Sequence of chain B:
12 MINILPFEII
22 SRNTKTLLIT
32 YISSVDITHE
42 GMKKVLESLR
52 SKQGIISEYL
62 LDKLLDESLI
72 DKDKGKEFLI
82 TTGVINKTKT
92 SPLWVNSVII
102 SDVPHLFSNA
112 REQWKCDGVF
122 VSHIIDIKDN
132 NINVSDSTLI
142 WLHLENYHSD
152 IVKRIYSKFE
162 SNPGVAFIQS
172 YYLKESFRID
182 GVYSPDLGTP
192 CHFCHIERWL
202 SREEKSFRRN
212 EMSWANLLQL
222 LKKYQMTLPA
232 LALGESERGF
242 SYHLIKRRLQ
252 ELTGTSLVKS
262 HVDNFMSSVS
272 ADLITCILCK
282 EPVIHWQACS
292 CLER

Interface contacts:
Residue I278 in chain B contacts residue F208 in chain A (closest heavy-atom distance 3.7 Å).
Residue T276 in chain B is in contact with residue K206 in chain A (closest heavy-atom distance 4.3 Å).
Residue T276 in chain B is in contact with residue F208 in chain A (closest heavy-atom distance 3.6 Å).
Residue I278 in chain B contacts residue K206 in chain A (closest heavy-atom distance 4.0 Å).
Residue S207 in chain B interacts with residue I278 in chain A (closest heavy-atom distance 3.9 Å).
Residue I278 in chain B contacts residue S207 in chain A (closest heavy-atom distance 3.9 Å).
Residue F208 in chain B is in contact with residue I278 in chain A (closest heavy-atom distance 3.7 Å).
Residue D273 in chain B is in contact with residue F208 in chain A (closest heavy-atom distance 3.3 Å).
Residue K206 in chain B interacts with residue T276 in chain A (closest heavy-atom distance 4.3 Å).
Residue K206 in chain B interacts with residue I278 in chain A (closest heavy-atom distance 4.0 Å).
Residue F208 in chain B contacts residue C280 in chain A (closest heavy-atom distance 4.8 Å).
Residue F208 in chain B interacts with residue T276 in chain A (closest heavy-atom distance 3.6 Å).
Residue F208 in chain B contacts residue D273 in chain A (closest heavy-atom distance 3.3 Å).
Residue C280 in chain B contacts residue F208 in chain A (closest heavy-atom distance 4.8 Å).

The following describes two proteins that form a bound complex.

Sequence of chain A:
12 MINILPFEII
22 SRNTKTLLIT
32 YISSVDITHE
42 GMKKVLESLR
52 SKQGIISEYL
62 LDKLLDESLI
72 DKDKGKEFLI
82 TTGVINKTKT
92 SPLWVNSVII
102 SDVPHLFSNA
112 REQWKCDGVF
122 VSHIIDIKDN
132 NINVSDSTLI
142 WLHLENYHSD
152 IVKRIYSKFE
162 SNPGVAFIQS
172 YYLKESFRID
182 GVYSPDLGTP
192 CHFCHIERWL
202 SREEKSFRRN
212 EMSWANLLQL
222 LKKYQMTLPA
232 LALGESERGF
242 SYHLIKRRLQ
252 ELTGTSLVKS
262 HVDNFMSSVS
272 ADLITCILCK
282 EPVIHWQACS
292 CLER